Sequence of the second protein:
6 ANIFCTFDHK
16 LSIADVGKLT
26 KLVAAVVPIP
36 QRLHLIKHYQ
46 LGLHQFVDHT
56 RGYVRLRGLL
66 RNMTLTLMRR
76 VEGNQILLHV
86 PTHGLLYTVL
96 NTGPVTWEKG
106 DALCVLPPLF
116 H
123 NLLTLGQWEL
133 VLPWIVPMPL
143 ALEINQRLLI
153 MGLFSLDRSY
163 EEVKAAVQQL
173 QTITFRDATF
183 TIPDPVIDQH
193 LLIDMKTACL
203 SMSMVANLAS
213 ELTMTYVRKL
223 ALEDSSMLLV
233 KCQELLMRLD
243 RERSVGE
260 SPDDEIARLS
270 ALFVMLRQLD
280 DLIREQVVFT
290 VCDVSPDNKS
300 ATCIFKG

The following describes two proteins that form a bound complex.

Residue-level contacts at the interface:
Residue A208 in the first protein interacts with residue S212 in the second protein (closest heavy-atom distance 3.6 Å).
Residue L238 in the first protein is in contact with residue E213 in the second protein (closest heavy-atom distance 3.4 Å).
Residue P141 in the first protein is in contact with residue R276 in the second protein (closest heavy-atom distance 3.5 Å).
Residue T215 in the first protein interacts with residue S205 in the second protein (closest heavy-atom distance 2.6 Å).
Residue L155 in the first protein contacts residue Y218 in the second protein (closest heavy-atom distance 3.5 Å).
Residue L155 in the first protein is in contact with residue K221 in the second protein (closest heavy-atom distance 2.8 Å).
Residue Y218 in the first protein is in contact with residue S205 in the second protein (closest heavy-atom distance 3.7 Å).
Residue L278 in the first protein contacts residue L275 in the second protein (closest heavy-atom distance 3.5 Å).
Residue P256 in the first protein interacts with residue Y162 in the second protein (closest heavy-atom distance 3.6 Å).
Residue H88 in the first protein contacts residue G306 in the second protein (closest heavy-atom distance 3.1 Å).
Residue T215 in the first protein is in contact with residue N209 in the second protein (closest heavy-atom distance 3.6 Å).
Residue S205 in the first protein contacts residue L238 in the second protein (closest heavy-atom distance 3.7 Å).
Residue G89 in the first protein interacts with residue T87 in the second protein (closest heavy-atom distance 3.5 Å).
Residue A208 in the first protein interacts with residue A211 in the second protein (closest heavy-atom distance 3.7 Å).
Residue S205 in the first protein contacts residue C234 in the second protein (closest heavy-atom distance 3.1 Å).
Residue C291 in the first protein contacts residue R37 in the second protein (closest heavy-atom distance 3.5 Å).
Residue F156 in the first protein is in contact with residue I265 in the second protein (closest heavy-atom distance 3.6 Å).
Residue N209 in the first protein interacts with residue L241 in the second protein (closest heavy-atom distance 3.5 Å).
Residue S205 in the first protein interacts with residue T215 in the second protein (closest heavy-atom distance 3.3 Å).
Residue K104 in the first protein is in contact with residue Q36 in the second protein (closest heavy-atom distance 3.6 Å).
Residue L214 in the first protein interacts with residue F156 in the second protein (closest heavy-atom distance 3.6 Å).
Residue D280 in the first protein interacts with residue R283 in the second protein (closest heavy-atom distance 2.8 Å).
Residue F272 in the first protein is in contact with residue L151 in the second protein (closest heavy-atom distance 3.6 Å).
Residue I303 in the first protein is in contact with residue R37 in the second protein (closest heavy-atom distance 3.5 Å).
Residue A208 in the first protein contacts residue L241 in the second protein (closest heavy-atom distance 3.3 Å).
Residue V219 in the first protein is in contact with residue S205 in the second protein (closest heavy-atom distance 3.2 Å).
Residue I152 in the first protein is in contact with residue F272 in the second protein (closest heavy-atom distance 3.6 Å).
Residue L144 in the first protein contacts residue R276 in the second protein (closest heavy-atom distance 3.5 Å).
Residue Y218 in the first protein contacts residue C201 in the second protein (closest heavy-atom distance 3.0 Å).
Residue R283 in the first protein interacts with residue D279 in the second protein (closest heavy-atom distance 2.4 Å).
Residue F156 in the first protein contacts residue P261 in the second protein (closest heavy-atom distance 3.6 Å).
Residue Y218 in the first protein is in contact with residue L202 in the second protein (closest heavy-atom distance 3.7 Å).
Residue F156 in the first protein is in contact with residue E264 in the second protein (closest heavy-atom distance 3.3 Å).
Residue D159 in the first protein interacts with residue K221 in the second protein (closest heavy-atom distance 3.7 Å).
Residue I265 in the first protein interacts with residue Q148 in the second protein (closest heavy-atom distance 3.6 Å).
Residue F272 in the first protein contacts residue Q148 in the second protein (closest heavy-atom distance 3.5 Å).
Residue F272 in the first protein contacts residue I282 in the second protein (closest heavy-atom distance 3.6 Å).
Residue D159 in the first protein is in contact with residue L224 in the second protein (closest heavy-atom distance 3.7 Å).
Residue I152 in the first protein is in contact with residue L268 in the second protein (closest heavy-atom distance 3.6 Å).
Residue H88 in the first protein contacts residue H88 in the second protein (closest heavy-atom distance 3.3 Å).
Residue M216 in the first protein is in contact with residue N209 in the second protein (closest heavy-atom distance 3.0 Å).
Residue M204 in the first protein interacts with residue A211 in the second protein (closest heavy-atom distance 3.3 Å).
Residue E264 in the first protein is in contact with residue Q148 in the second protein (closest heavy-atom distance 3.7 Å).
Residue R276 in the first protein interacts with residue I282 in the second protein (closest heavy-atom distance 3.2 Å).
Residue N209 in the first protein interacts with residue L237 in the second protein (closest heavy-atom distance 3.5 Å).
Residue R160 in the first protein is in contact with residue E264 in the second protein (closest heavy-atom distance 2.7 Å).
Residue K198 in the first protein contacts residue L222 in the second protein (closest heavy-atom distance 3.5 Å).
Residue L237 in the first protein contacts residue E213 in the second protein (closest heavy-atom distance 3.3 Å).
Residue P261 in the first protein contacts residue L172 in the second protein (closest heavy-atom distance 3.6 Å).
Residue Y218 in the first protein is in contact with residue L158 in the second protein (closest heavy-atom distance 3.6 Å).
Residue L268 in the first protein contacts residue Q148 in the second protein (closest heavy-atom distance 3.2 Å).
Residue Q148 in the first protein interacts with residue F272 in the second protein (closest heavy-atom distance 3.5 Å).
Residue C234 in the first protein interacts with residue M206 in the second protein (closest heavy-atom distance 3.5 Å).
Residue R220 in the first protein interacts with residue N209 in the second protein (closest heavy-atom distance 3.2 Å).
Residue L158 in the first protein contacts residue K221 in the second protein (closest heavy-atom distance 3.4 Å).
Residue I282 in the first protein contacts residue F272 in the second protein (closest heavy-atom distance 3.6 Å).
Residue L151 in the first protein interacts with residue F272 in the second protein (closest heavy-atom distance 3.5 Å).
Residue M204 in the first protein is in contact with residue T215 in the second protein (closest heavy-atom distance 3.6 Å).
Residue C201 in the first protein is in contact with residue V219 in the second protein (closest heavy-atom distance 3.6 Å).
Residue L158 in the first protein contacts residue E225 in the second protein (closest heavy-atom distance 3.6 Å).

Sequence of the first protein:
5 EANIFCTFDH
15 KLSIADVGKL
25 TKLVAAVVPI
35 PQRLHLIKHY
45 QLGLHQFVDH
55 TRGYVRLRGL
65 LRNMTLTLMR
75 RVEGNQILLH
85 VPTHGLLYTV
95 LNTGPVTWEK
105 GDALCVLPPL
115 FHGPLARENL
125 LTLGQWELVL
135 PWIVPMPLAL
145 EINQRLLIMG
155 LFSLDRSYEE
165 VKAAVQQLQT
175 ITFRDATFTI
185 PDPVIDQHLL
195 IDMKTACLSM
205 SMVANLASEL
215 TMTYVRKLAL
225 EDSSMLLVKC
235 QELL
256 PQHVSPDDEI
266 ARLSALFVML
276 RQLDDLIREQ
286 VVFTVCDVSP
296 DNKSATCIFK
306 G